Residue-level contacts at the interface:
Residue V124 in chain A contacts residue Y2 in chain B (closest heavy-atom distance 4.0 Å).
Residue R6 in chain A contacts residue Q122 in chain B (closest heavy-atom distance 4.1 Å).
Residue E7 in chain A interacts with residue N10 in chain B (closest heavy-atom distance 2.9 Å).
Residue N10 in chain A interacts with residue E7 in chain B (closest heavy-atom distance 3.3 Å).
Residue P125 in chain A interacts with residue N34 in chain B (closest heavy-atom distance 3.3 Å).
Residue R14 in chain A interacts with residue I110 in chain B (closest heavy-atom distance 3.3 Å).
Residue R22 in chain A interacts with residue G113 in chain B (closest heavy-atom distance 3.9 Å).
Residue R135 in chain A is in contact with residue S41 in chain B (closest heavy-atom distance 3.4 Å).
Residue P109 in chain A contacts residue G18 in chain B (closest heavy-atom distance 4.7 Å).
Residue R6 in chain A contacts residue R6 in chain B (closest heavy-atom distance 3.4 Å).
Residue V128 in chain A contacts residue V37 in chain B (closest heavy-atom distance 3.9 Å).
Residue W111 in chain A contacts residue F17 in chain B (closest heavy-atom distance 3.7 Å).
Residue F17 in chain A contacts residue P109 in chain B (closest heavy-atom distance 3.7 Å).
Residue G113 in chain A contacts residue R22 in chain B (closest heavy-atom distance 3.2 Å).
Residue Q122 in chain A contacts residue Q122 in chain B (closest heavy-atom distance 4.0 Å).
Residue V128 in chain A interacts with residue Y2 in chain B (closest heavy-atom distance 4.3 Å).
Residue A117 in chain A contacts residue Q122 in chain B (closest heavy-atom distance 4.9 Å).
Residue F17 in chain A is in contact with residue W111 in chain B (closest heavy-atom distance 3.7 Å).
Residue Y2 in chain A contacts residue V124 in chain B (closest heavy-atom distance 4.2 Å).
Residue W111 in chain A is in contact with residue N10 in chain B (closest heavy-atom distance 4.8 Å).
Residue Q122 in chain A is in contact with residue Y121 in chain B (closest heavy-atom distance 2.6 Å).
Residue G18 in chain A is in contact with residue I112 in chain B (closest heavy-atom distance 3.9 Å).
Residue P109 in chain A is in contact with residue R14 in chain B (closest heavy-atom distance 4.9 Å).
Residue I110 in chain A is in contact with residue F17 in chain B (closest heavy-atom distance 3.8 Å).
Residue V128 in chain A interacts with residue M1 in chain B (closest heavy-atom distance 4.8 Å).
Residue R22 in chain A interacts with residue I112 in chain B (closest heavy-atom distance 4.4 Å).
Residue I110 in chain A is in contact with residue R14 in chain B (closest heavy-atom distance 3.3 Å).
Residue I112 in chain A is in contact with residue G18 in chain B (closest heavy-atom distance 4.0 Å).
Residue V129 in chain A is in contact with residue Y2 in chain B (closest heavy-atom distance 3.7 Å).
Residue P125 in chain A contacts residue V37 in chain B (closest heavy-atom distance 4.6 Å).
Residue N10 in chain A interacts with residue W111 in chain B (closest heavy-atom distance 4.7 Å).
Residue D114 in chain A contacts residue R22 in chain B (closest heavy-atom distance 3.5 Å).
Residue R22 in chain A contacts residue D114 in chain B (closest heavy-atom distance 4.3 Å).
Residue E7 in chain A contacts residue R14 in chain B (closest heavy-atom distance 4.1 Å).
Residue E7 in chain A is in contact with residue E7 in chain B (closest heavy-atom distance 4.8 Å).
Residue F17 in chain A interacts with residue I112 in chain B (closest heavy-atom distance 3.4 Å).
Residue I112 in chain A is in contact with residue F17 in chain B (closest heavy-atom distance 3.3 Å).
Residue R135 in chain A is in contact with residue W44 in chain B (closest heavy-atom distance 3.5 Å).
Residue S123 in chain A is in contact with residue N34 in chain B (closest heavy-atom distance 4.0 Å).
Residue R14 in chain A is in contact with residue E7 in chain B (closest heavy-atom distance 4.1 Å).
Residue R135 in chain A interacts with residue S42 in chain B (closest heavy-atom distance 4.9 Å).
Residue R14 in chain A interacts with residue R14 in chain B (closest heavy-atom distance 3.2 Å).
Residue R6 in chain A is in contact with residue E7 in chain B (closest heavy-atom distance 4.9 Å).
Residue V124 in chain A is in contact with residue N34 in chain B (closest heavy-atom distance 4.8 Å).
Residue V128 in chain A is in contact with residue S41 in chain B (closest heavy-atom distance 4.5 Å).
Residue N120 in chain A is in contact with residue Q122 in chain B (closest heavy-atom distance 4.9 Å).
Residue I112 in chain A interacts with residue R22 in chain B (closest heavy-atom distance 4.1 Å).
Residue P125 in chain A is in contact with residue S38 in chain B (closest heavy-atom distance 4.0 Å).
Residue A132 in chain A interacts with residue Y2 in chain B (closest heavy-atom distance 4.0 Å).
Residue V128 in chain A is in contact with residue S38 in chain B (closest heavy-atom distance 4.3 Å).
Residue T131 in chain A is in contact with residue S41 in chain B (closest heavy-atom distance 4.0 Å).
Residue Q122 in chain A contacts residue Y2 in chain B (closest heavy-atom distance 4.7 Å).
Residue V124 in chain A is in contact with residue V37 in chain B (closest heavy-atom distance 4.8 Å).
Residue F17 in chain A contacts residue I110 in chain B (closest heavy-atom distance 3.6 Å).
Residue R14 in chain A is in contact with residue P109 in chain B (closest heavy-atom distance 4.3 Å).
Residue P109 in chain A is in contact with residue F17 in chain B (closest heavy-atom distance 3.5 Å).

Sequence of chain B:
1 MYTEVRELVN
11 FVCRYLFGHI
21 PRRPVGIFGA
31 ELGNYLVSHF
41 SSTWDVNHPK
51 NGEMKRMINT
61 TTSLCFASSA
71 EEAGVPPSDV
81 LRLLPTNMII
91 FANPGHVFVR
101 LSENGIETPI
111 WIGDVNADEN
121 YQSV

Sequence of chain A:
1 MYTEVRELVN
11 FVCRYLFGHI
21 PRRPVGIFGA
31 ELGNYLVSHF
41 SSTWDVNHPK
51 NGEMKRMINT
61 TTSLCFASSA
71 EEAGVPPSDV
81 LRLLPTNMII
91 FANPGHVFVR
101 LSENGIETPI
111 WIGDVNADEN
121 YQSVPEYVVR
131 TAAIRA

This data describes a binding interaction between two proteins.